Interface contacts:
Residue S11 in the second protein interacts with residue Q164 in the first protein (closest heavy-atom distance 5.0 Å).
Residue N26 in the second protein is in contact with residue E197 in the first protein (closest heavy-atom distance 4.8 Å).

Sequence of the first protein:
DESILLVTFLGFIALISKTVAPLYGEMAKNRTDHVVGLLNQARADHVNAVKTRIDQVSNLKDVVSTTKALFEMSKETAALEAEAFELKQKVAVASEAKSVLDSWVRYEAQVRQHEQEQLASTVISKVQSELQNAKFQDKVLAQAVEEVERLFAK

Sequence of the second protein:
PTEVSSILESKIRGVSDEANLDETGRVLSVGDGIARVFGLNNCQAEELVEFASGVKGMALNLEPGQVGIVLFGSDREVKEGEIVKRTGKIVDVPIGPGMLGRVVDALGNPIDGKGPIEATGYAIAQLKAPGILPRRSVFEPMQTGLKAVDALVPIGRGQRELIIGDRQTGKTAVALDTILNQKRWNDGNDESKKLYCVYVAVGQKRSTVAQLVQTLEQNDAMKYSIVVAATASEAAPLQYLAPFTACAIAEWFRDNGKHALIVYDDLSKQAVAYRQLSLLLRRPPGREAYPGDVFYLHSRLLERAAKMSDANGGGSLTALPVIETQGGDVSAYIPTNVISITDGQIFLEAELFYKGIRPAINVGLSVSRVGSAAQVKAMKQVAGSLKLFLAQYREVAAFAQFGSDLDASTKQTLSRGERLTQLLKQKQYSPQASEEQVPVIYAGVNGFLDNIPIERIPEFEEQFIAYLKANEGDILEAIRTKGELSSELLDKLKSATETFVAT

These two protein chains interact to form a complex.